Sequence of protein 1:
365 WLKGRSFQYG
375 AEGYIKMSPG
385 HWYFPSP

Interface contacts:
Residue I28 in protein 2 interacts with residue F371 in protein 1 (closest heavy-atom distance 4.6 Å).
Residue S33 in protein 2 contacts residue G374 in protein 1 (closest heavy-atom distance 3.3 Å).
Residue V36 in protein 2 contacts residue Y373 in protein 1 (closest heavy-atom distance 3.6 Å).
Residue P29 in protein 2 contacts residue L366 in protein 1 (closest heavy-atom distance 4.8 Å).
Residue A48 in protein 2 is in contact with residue Q372 in protein 1 (closest heavy-atom distance 4.3 Å).
Residue I28 in protein 2 is in contact with residue P389 in protein 1 (closest heavy-atom distance 4.6 Å).
Residue K27 in protein 2 is in contact with residue L366 in protein 1 (closest heavy-atom distance 3.3 Å).
Residue F35 in protein 2 contacts residue F371 in protein 1 (closest heavy-atom distance 3.6 Å).
Residue G32 in protein 2 is in contact with residue Y373 in protein 1 (closest heavy-atom distance 3.2 Å).
Residue G34 in protein 2 is in contact with residue Y373 in protein 1 (closest heavy-atom distance 3.2 Å).
Residue F35 in protein 2 interacts with residue Y378 in protein 1 (closest heavy-atom distance 4.6 Å).
Residue T44 in protein 2 interacts with residue K380 in protein 1 (closest heavy-atom distance 3.7 Å).
Residue V30 in protein 2 interacts with residue Y373 in protein 1 (closest heavy-atom distance 3.6 Å).
Residue K38 in protein 2 interacts with residue G368 in protein 1 (closest heavy-atom distance 4.0 Å).
Residue A37 in protein 2 interacts with residue S370 in protein 1 (closest heavy-atom distance 4.1 Å).
Residue G34 in protein 2 contacts residue F371 in protein 1 (closest heavy-atom distance 4.5 Å).
Residue G32 in protein 2 interacts with residue G374 in protein 1 (closest heavy-atom distance 3.5 Å).
Residue I28 in protein 2 contacts residue I379 in protein 1 (closest heavy-atom distance 3.7 Å).
Residue V30 in protein 2 contacts residue F371 in protein 1 (closest heavy-atom distance 4.2 Å).
Residue V36 in protein 2 interacts with residue F371 in protein 1 (closest heavy-atom distance 3.2 Å).
Residue K38 in protein 2 interacts with residue L366 in protein 1 (closest heavy-atom distance 4.0 Å).
Residue F35 in protein 2 interacts with residue S370 in protein 1 (closest heavy-atom distance 4.4 Å).
Residue V36 in protein 2 interacts with residue S370 in protein 1 (closest heavy-atom distance 3.4 Å).
Residue G34 in protein 2 interacts with residue Q372 in protein 1 (closest heavy-atom distance 3.8 Å).
Residue K38 in protein 2 interacts with residue K367 in protein 1 (closest heavy-atom distance 3.3 Å).
Residue K38 in protein 2 interacts with residue S370 in protein 1 (closest heavy-atom distance 3.9 Å).
Residue F35 in protein 2 contacts residue Q372 in protein 1 (closest heavy-atom distance 3.9 Å).
Residue I28 in protein 2 is in contact with residue Y373 in protein 1 (closest heavy-atom distance 4.8 Å).
Residue I28 in protein 2 is in contact with residue Y378 in protein 1 (closest heavy-atom distance 4.8 Å).
Residue K38 in protein 2 interacts with residue R369 in protein 1 (closest heavy-atom distance 2.4 Å).
Residue K27 in protein 2 contacts residue W365 in protein 1 (closest heavy-atom distance 3.6 Å).
Residue F72 in protein 2 contacts residue Y373 in protein 1 (closest heavy-atom distance 4.8 Å).
Residue D40 in protein 2 is in contact with residue S370 in protein 1 (closest heavy-atom distance 3.2 Å).
Residue F35 in protein 2 contacts residue Y373 in protein 1 (closest heavy-atom distance 4.3 Å).
Residue I28 in protein 2 is in contact with residue L366 in protein 1 (closest heavy-atom distance 4.1 Å).
Residue T44 in protein 2 contacts residue P383 in protein 1 (closest heavy-atom distance 4.5 Å).
Residue S33 in protein 2 contacts residue Y373 in protein 1 (closest heavy-atom distance 3.4 Å).
Residue K27 in protein 2 is in contact with residue Y387 in protein 1 (closest heavy-atom distance 4.4 Å).
Residue N71 in protein 2 is in contact with residue Y373 in protein 1 (closest heavy-atom distance 3.1 Å).
Residue S33 in protein 2 is in contact with residue A375 in protein 1 (closest heavy-atom distance 4.0 Å).
Residue I28 in protein 2 interacts with residue Q372 in protein 1 (closest heavy-atom distance 4.5 Å).
Residue I28 in protein 2 is in contact with residue G377 in protein 1 (closest heavy-atom distance 4.1 Å).
Residue K38 in protein 2 contacts residue F371 in protein 1 (closest heavy-atom distance 4.1 Å).
Residue D47 in protein 2 interacts with residue Y378 in protein 1 (closest heavy-atom distance 4.9 Å).
Residue V36 in protein 2 contacts residue R369 in protein 1 (closest heavy-atom distance 5.0 Å).
Residue A48 in protein 2 is in contact with residue Y378 in protein 1 (closest heavy-atom distance 3.6 Å).

Sequence of protein 2:
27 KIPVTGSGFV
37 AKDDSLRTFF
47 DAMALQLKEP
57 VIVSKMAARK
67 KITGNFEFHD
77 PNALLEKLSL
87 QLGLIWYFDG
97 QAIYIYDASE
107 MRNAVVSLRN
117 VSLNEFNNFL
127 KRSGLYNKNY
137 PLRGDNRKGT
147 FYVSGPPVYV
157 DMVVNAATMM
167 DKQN

These two protein chains interact to form a complex.